Sequence of the first protein:
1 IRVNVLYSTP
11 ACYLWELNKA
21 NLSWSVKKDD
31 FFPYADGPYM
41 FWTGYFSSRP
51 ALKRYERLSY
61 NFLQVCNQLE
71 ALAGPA

Residue-level contacts at the interface:
Residue R195 in the second protein interacts with residue R57 in the first protein (closest heavy-atom distance 3.7 Å).
Residue S196 in the second protein is in contact with residue K53 in the first protein (closest heavy-atom distance 3.7 Å).
Residue T160 in the second protein interacts with residue D29 in the first protein (closest heavy-atom distance 3.2 Å).
Residue L151 in the second protein interacts with residue D30 in the first protein (closest heavy-atom distance 3.5 Å).
Residue A57 in the second protein is in contact with residue S48 in the first protein (closest heavy-atom distance 2.9 Å).
Residue G198 in the second protein interacts with residue F46 in the first protein (closest heavy-atom distance 3.7 Å).
Residue F60 in the second protein is in contact with residue T43 in the first protein (closest heavy-atom distance 3.6 Å).
Residue A170 in the second protein interacts with residue F41 in the first protein (closest heavy-atom distance 3.7 Å).
Residue Y174 in the second protein is in contact with residue F32 in the first protein (closest heavy-atom distance 3.5 Å).
Residue T166 in the second protein interacts with residue Y39 in the first protein (closest heavy-atom distance 3.0 Å).
Residue V262 in the second protein contacts residue Y60 in the first protein (closest heavy-atom distance 3.7 Å).
Residue Y174 in the second protein is in contact with residue P33 in the first protein (closest heavy-atom distance 3.6 Å).
Residue T160 in the second protein is in contact with residue K27 in the first protein (closest heavy-atom distance 3.2 Å).
Residue E167 in the second protein is in contact with residue Y39 in the first protein (closest heavy-atom distance 3.7 Å).
Residue R195 in the second protein interacts with residue P50 in the first protein (closest heavy-atom distance 2.8 Å).
Residue R158 in the second protein contacts residue P33 in the first protein (closest heavy-atom distance 3.4 Å).
Residue Q197 in the second protein interacts with residue F46 in the first protein (closest heavy-atom distance 3.3 Å).
Residue V211 in the second protein interacts with residue P50 in the first protein (closest heavy-atom distance 3.3 Å).
Residue R61 in the second protein is in contact with residue Y39 in the first protein (closest heavy-atom distance 3.5 Å).
Residue R213 in the second protein interacts with residue G44 in the first protein (closest heavy-atom distance 3.2 Å).
Residue Q266 in the second protein interacts with residue F62 in the first protein (closest heavy-atom distance 3.5 Å).
Residue G171 in the second protein contacts residue F41 in the first protein (closest heavy-atom distance 3.6 Å).
Residue Y173 in the second protein interacts with residue P33 in the first protein (closest heavy-atom distance 3.7 Å).
Residue N177 in the second protein contacts residue R57 in the first protein (closest heavy-atom distance 2.5 Å).
Residue M210 in the second protein is in contact with residue S47 in the first protein (closest heavy-atom distance 3.1 Å).
Residue R221 in the second protein contacts residue M40 in the first protein (closest heavy-atom distance 3.1 Å).
Residue Q197 in the second protein contacts residue S47 in the first protein (closest heavy-atom distance 3.5 Å).
Residue Y58 in the second protein is in contact with residue T43 in the first protein (closest heavy-atom distance 3.7 Å).
Residue S51 in the second protein contacts residue Y39 in the first protein (closest heavy-atom distance 3.6 Å).
Residue V262 in the second protein contacts residue N61 in the first protein (closest heavy-atom distance 2.8 Å).
Residue Y173 in the second protein is in contact with residue T43 in the first protein (closest heavy-atom distance 3.7 Å).
Residue S196 in the second protein interacts with residue R57 in the first protein (closest heavy-atom distance 3.4 Å).
Residue R195 in the second protein contacts residue R54 in the first protein (closest heavy-atom distance 3.2 Å).
Residue P175 in the second protein interacts with residue F46 in the first protein (closest heavy-atom distance 3.4 Å).
Residue S196 in the second protein is in contact with residue F46 in the first protein (closest heavy-atom distance 3.4 Å).
Residue Q53 in the second protein is in contact with residue M40 in the first protein (closest heavy-atom distance 3.5 Å).
Residue Q165 in the second protein interacts with residue F41 in the first protein (closest heavy-atom distance 3.7 Å).
Residue A170 in the second protein contacts residue T43 in the first protein (closest heavy-atom distance 3.6 Å).
Residue E167 in the second protein interacts with residue F41 in the first protein (closest heavy-atom distance 3.5 Å).
Residue I59 in the second protein is in contact with residue F41 in the first protein (closest heavy-atom distance 3.1 Å).
Residue L263 in the second protein is in contact with residue N61 in the first protein (closest heavy-atom distance 3.5 Å).
Residue R213 in the second protein contacts residue S48 in the first protein (closest heavy-atom distance 3.2 Å).
Residue R221 in the second protein is in contact with residue D36 in the first protein (closest heavy-atom distance 3.0 Å).
Residue L263 in the second protein interacts with residue Q64 in the first protein (closest heavy-atom distance 3.7 Å).
Residue T166 in the second protein interacts with residue F41 in the first protein (closest heavy-atom distance 3.6 Å).
Residue F60 in the second protein interacts with residue F41 in the first protein (closest heavy-atom distance 3.2 Å).
Residue D194 in the second protein interacts with residue R54 in the first protein (closest heavy-atom distance 2.6 Å).
Residue A264 in the second protein contacts residue N61 in the first protein (closest heavy-atom distance 2.9 Å).
Residue F60 in the second protein interacts with residue G44 in the first protein (closest heavy-atom distance 3.6 Å).
Residue G198 in the second protein contacts residue S47 in the first protein (closest heavy-atom distance 2.8 Å).
Residue H212 in the second protein is in contact with residue P50 in the first protein (closest heavy-atom distance 3.2 Å).
Residue R153 in the second protein is in contact with residue D30 in the first protein (closest heavy-atom distance 2.8 Å).
Residue Y58 in the second protein contacts residue Y45 in the first protein (closest heavy-atom distance 3.2 Å).
Residue Y58 in the second protein contacts residue W42 in the first protein (closest heavy-atom distance 3.7 Å).
Residue A57 in the second protein is in contact with residue Y45 in the first protein (closest heavy-atom distance 3.6 Å).
Residue L227 in the second protein is in contact with residue S48 in the first protein (closest heavy-atom distance 3.6 Å).
Residue L50 in the second protein interacts with residue Y39 in the first protein (closest heavy-atom distance 3.4 Å).
Residue Y58 in the second protein contacts residue G44 in the first protein (closest heavy-atom distance 2.9 Å).
Residue D194 in the second protein is in contact with residue R57 in the first protein (closest heavy-atom distance 3.5 Å).
Residue I59 in the second protein contacts residue W42 in the first protein (closest heavy-atom distance 3.2 Å).

The following describes two proteins that form a bound complex.

Sequence of the second protein:
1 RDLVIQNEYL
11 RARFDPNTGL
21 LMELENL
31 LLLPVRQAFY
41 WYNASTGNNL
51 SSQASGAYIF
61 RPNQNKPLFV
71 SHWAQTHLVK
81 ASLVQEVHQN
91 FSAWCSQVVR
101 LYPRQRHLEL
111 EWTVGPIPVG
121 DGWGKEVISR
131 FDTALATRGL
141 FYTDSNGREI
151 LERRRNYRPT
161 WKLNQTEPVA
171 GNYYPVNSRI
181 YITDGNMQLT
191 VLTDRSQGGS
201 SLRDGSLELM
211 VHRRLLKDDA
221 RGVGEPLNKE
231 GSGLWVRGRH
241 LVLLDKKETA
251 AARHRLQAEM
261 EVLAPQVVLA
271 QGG